Sequence of protein 2:
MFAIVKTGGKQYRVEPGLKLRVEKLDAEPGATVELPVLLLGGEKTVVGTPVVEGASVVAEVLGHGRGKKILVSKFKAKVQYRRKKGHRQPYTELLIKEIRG

Residue-level contacts at the interface:
Residue R50 in protein 1 is in contact with residue I70 in protein 2 (closest heavy-atom distance 4.2 Å).
Residue Y47 in protein 1 interacts with residue K74 in protein 2 (closest heavy-atom distance 3.4 Å).
Residue I88 in protein 1 is in contact with residue P50 in protein 2 (closest heavy-atom distance 4.6 Å).
Residue V90 in protein 1 contacts residue P50 in protein 2 (closest heavy-atom distance 4.9 Å).
Residue R112 in protein 1 is in contact with residue T45 in protein 2 (closest heavy-atom distance 3.4 Å).
Residue E89 in protein 1 interacts with residue Q11 in protein 2 (closest heavy-atom distance 3.0 Å).
Residue F40 in protein 1 interacts with residue F75 in protein 2 (closest heavy-atom distance 3.1 Å).
Residue F40 in protein 1 interacts with residue R82 in protein 2 (closest heavy-atom distance 3.5 Å).
Residue R36 in protein 1 contacts residue R82 in protein 2 (closest heavy-atom distance 4.9 Å).
Residue V90 in protein 1 contacts residue L39 in protein 2 (closest heavy-atom distance 3.9 Å).
Residue I88 in protein 1 is in contact with residue T49 in protein 2 (closest heavy-atom distance 3.7 Å).
Residue L98 in protein 1 contacts residue L40 in protein 2 (closest heavy-atom distance 4.1 Å).
Residue N44 in protein 1 contacts residue F75 in protein 2 (closest heavy-atom distance 2.7 Å).
Residue N44 in protein 1 is in contact with residue K74 in protein 2 (closest heavy-atom distance 3.4 Å).
Residue D91 in protein 1 contacts residue Q11 in protein 2 (closest heavy-atom distance 4.1 Å).
Residue V105 in protein 1 is in contact with residue G42 in protein 2 (closest heavy-atom distance 4.8 Å).
Residue Y47 in protein 1 is in contact with residue S73 in protein 2 (closest heavy-atom distance 4.0 Å).
Residue I88 in protein 1 contacts residue V47 in protein 2 (closest heavy-atom distance 3.2 Å).
Residue V90 in protein 1 contacts residue V47 in protein 2 (closest heavy-atom distance 4.5 Å).
Residue N44 in protein 1 is in contact with residue K76 in protein 2 (closest heavy-atom distance 4.9 Å).
Residue L98 in protein 1 contacts residue F2 in protein 2 (closest heavy-atom distance 4.7 Å).
Residue L95 in protein 1 is in contact with residue R13 in protein 2 (closest heavy-atom distance 4.4 Å).
Residue V90 in protein 1 contacts residue I4 in protein 2 (closest heavy-atom distance 4.6 Å).
Residue R50 in protein 1 interacts with residue V72 in protein 2 (closest heavy-atom distance 3.7 Å).
Residue V90 in protein 1 contacts residue Q11 in protein 2 (closest heavy-atom distance 4.0 Å).
Residue L95 in protein 1 interacts with residue Y12 in protein 2 (closest heavy-atom distance 4.3 Å).
Residue A86 in protein 1 contacts residue T49 in protein 2 (closest heavy-atom distance 4.0 Å).
Residue V90 in protein 1 is in contact with residue L40 in protein 2 (closest heavy-atom distance 3.8 Å).
Residue E89 in protein 1 interacts with residue T49 in protein 2 (closest heavy-atom distance 4.6 Å).
Residue L109 in protein 1 interacts with residue V47 in protein 2 (closest heavy-atom distance 3.9 Å).
Residue E89 in protein 1 is in contact with residue P50 in protein 2 (closest heavy-atom distance 4.0 Å).
Residue E102 in protein 1 interacts with residue F2 in protein 2 (closest heavy-atom distance 3.3 Å).
Residue R112 in protein 1 contacts residue V46 in protein 2 (closest heavy-atom distance 4.7 Å).
Residue G87 in protein 1 is in contact with residue T49 in protein 2 (closest heavy-atom distance 3.7 Å).
Residue R112 in protein 1 interacts with residue V47 in protein 2 (closest heavy-atom distance 3.4 Å).
Residue E102 in protein 1 contacts residue R13 in protein 2 (closest heavy-atom distance 3.0 Å).
Residue Q104 in protein 1 interacts with residue K44 in protein 2 (closest heavy-atom distance 3.6 Å).
Residue E108 in protein 1 is in contact with residue K44 in protein 2 (closest heavy-atom distance 3.2 Å).
Residue R92 in protein 1 contacts residue Y12 in protein 2 (closest heavy-atom distance 4.0 Å).
Residue V105 in protein 1 contacts residue L40 in protein 2 (closest heavy-atom distance 3.2 Å).
Residue N94 in protein 1 contacts residue Q11 in protein 2 (closest heavy-atom distance 4.6 Å).
Residue R92 in protein 1 is in contact with residue K10 in protein 2 (closest heavy-atom distance 4.3 Å).
Residue L95 in protein 1 contacts residue Q11 in protein 2 (closest heavy-atom distance 3.4 Å).
Residue E108 in protein 1 contacts residue V47 in protein 2 (closest heavy-atom distance 4.2 Å).
Residue N44 in protein 1 is in contact with residue S73 in protein 2 (closest heavy-atom distance 3.6 Å).
Residue E89 in protein 1 interacts with residue K6 in protein 2 (closest heavy-atom distance 4.2 Å).
Residue L109 in protein 1 interacts with residue L40 in protein 2 (closest heavy-atom distance 4.8 Å).
Residue G43 in protein 1 interacts with residue S73 in protein 2 (closest heavy-atom distance 2.8 Å).
Residue E108 in protein 1 interacts with residue V46 in protein 2 (closest heavy-atom distance 4.6 Å).
Residue Y47 in protein 1 interacts with residue V72 in protein 2 (closest heavy-atom distance 3.8 Å).
Residue V105 in protein 1 is in contact with residue F2 in protein 2 (closest heavy-atom distance 4.2 Å).
Residue V90 in protein 1 interacts with residue T49 in protein 2 (closest heavy-atom distance 4.9 Å).
Residue R92 in protein 1 is in contact with residue Q11 in protein 2 (closest heavy-atom distance 2.5 Å).
Residue R101 in protein 1 is in contact with residue R13 in protein 2 (closest heavy-atom distance 4.9 Å).
Residue V105 in protein 1 contacts residue K44 in protein 2 (closest heavy-atom distance 3.3 Å).
Residue E108 in protein 1 contacts residue T45 in protein 2 (closest heavy-atom distance 3.2 Å).
Residue G87 in protein 1 contacts residue P50 in protein 2 (closest heavy-atom distance 3.5 Å).
Residue R112 in protein 1 is in contact with residue G48 in protein 2 (closest heavy-atom distance 4.5 Å).
Residue F40 in protein 1 interacts with residue S73 in protein 2 (closest heavy-atom distance 4.6 Å).
Residue L95 in protein 1 interacts with residue I4 in protein 2 (closest heavy-atom distance 3.5 Å).

The following describes two proteins that form a bound complex.

Sequence of protein 1:
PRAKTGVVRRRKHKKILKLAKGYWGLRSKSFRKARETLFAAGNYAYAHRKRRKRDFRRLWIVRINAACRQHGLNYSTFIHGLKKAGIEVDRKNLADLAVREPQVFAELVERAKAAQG